Contacts between the two chains:
Residue A107 in the second protein interacts with residue R1 in the first protein (closest heavy-atom distance 3.6 Å).
Residue N108 in the second protein interacts with residue R1 in the first protein (closest heavy-atom distance 4.8 Å).
Residue W110 in the second protein contacts residue Q6 in the first protein (closest heavy-atom distance 3.4 Å).
Residue W110 in the second protein interacts with residue C7 in the first protein (closest heavy-atom distance 3.4 Å).
Residue W110 in the second protein interacts with residue H4 in the first protein (closest heavy-atom distance 3.9 Å).

Sequence of the second protein:
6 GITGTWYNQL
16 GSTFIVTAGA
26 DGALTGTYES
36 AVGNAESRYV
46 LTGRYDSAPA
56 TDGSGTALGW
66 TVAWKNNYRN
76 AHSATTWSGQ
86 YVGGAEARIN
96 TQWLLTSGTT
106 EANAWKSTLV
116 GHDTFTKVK

These two protein chains interact to form a complex.

Sequence of the first protein:
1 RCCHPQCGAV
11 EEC